Contacts between the two chains:
Residue E239 in protein 2 contacts residue A5 in protein 1 (closest heavy-atom distance 4.2 Å).
Residue Y226 in protein 2 contacts residue A11 in protein 1 (closest heavy-atom distance 3.6 Å).
Residue Y226 in protein 2 contacts residue A17 in protein 1 (closest heavy-atom distance 3.4 Å).
Residue Y226 in protein 2 contacts residue A8 in protein 1 (closest heavy-atom distance 5.0 Å).
Residue T229 in protein 2 interacts with residue A15 in protein 1 (closest heavy-atom distance 3.9 Å).
Residue Y226 in protein 2 interacts with residue A12 in protein 1 (closest heavy-atom distance 3.6 Å).
Residue Y226 in protein 2 contacts residue A15 in protein 1 (closest heavy-atom distance 3.1 Å).
Residue E239 in protein 2 is in contact with residue A4 in protein 1 (closest heavy-atom distance 4.8 Å).
Residue V230 in protein 2 is in contact with residue A15 in protein 1 (closest heavy-atom distance 4.9 Å).
Residue Y226 in protein 2 interacts with residue A16 in protein 1 (closest heavy-atom distance 4.6 Å).

Sequence of protein 1:
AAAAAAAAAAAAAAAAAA

The following describes two proteins that form a bound complex.

Sequence of protein 2:
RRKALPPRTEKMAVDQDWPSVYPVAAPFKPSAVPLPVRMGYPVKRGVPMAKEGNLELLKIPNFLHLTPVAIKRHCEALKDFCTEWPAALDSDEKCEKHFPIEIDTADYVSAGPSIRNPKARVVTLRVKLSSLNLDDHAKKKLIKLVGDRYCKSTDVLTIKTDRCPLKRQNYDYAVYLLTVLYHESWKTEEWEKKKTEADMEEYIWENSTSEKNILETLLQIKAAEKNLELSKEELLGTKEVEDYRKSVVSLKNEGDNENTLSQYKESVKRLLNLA